Sequence of chain B:
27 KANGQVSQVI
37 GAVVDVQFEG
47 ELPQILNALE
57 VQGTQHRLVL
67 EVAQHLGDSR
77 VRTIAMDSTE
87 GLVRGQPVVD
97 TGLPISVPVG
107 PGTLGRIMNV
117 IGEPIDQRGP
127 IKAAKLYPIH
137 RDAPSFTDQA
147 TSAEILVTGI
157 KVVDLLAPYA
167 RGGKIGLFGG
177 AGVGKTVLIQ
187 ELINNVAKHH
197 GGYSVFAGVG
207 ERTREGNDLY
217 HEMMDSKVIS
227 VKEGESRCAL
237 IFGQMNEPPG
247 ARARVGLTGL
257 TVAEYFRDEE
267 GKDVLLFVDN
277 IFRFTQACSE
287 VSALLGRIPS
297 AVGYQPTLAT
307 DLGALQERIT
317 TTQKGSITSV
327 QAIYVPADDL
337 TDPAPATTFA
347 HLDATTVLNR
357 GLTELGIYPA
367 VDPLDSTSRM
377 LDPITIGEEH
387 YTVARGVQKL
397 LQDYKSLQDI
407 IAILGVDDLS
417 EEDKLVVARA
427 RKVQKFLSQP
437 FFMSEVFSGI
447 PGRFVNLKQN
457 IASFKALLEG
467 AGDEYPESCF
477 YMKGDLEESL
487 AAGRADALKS

This data describes a binding interaction between two proteins.

Interface contacts:
Residue D405 in chain B contacts residue T28 in chain A (closest heavy-atom distance 3.4 Å).
Residue I409 in chain B interacts with residue E30 in chain A (closest heavy-atom distance 3.7 Å).
Residue D405 in chain B is in contact with residue R29 in chain A (closest heavy-atom distance 3.2 Å).
Residue D405 in chain B interacts with residue E30 in chain A (closest heavy-atom distance 3.6 Å).
Residue I406 in chain B interacts with residue W33 in chain A (closest heavy-atom distance 3.4 Å).

Sequence of chain A:
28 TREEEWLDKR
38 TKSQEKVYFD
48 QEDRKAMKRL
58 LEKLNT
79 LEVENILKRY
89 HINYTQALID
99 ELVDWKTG